Sequence of protein 1:
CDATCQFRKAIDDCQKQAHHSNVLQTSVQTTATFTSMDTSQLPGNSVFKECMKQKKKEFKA

This data describes a binding interaction between two proteins.

Residue-level contacts at the interface:
Residue F93 in protein 2 is in contact with residue F59 in protein 1 (closest heavy-atom distance 3.6 Å).
Residue F67 in protein 2 contacts residue N45 in protein 1 (closest heavy-atom distance 3.2 Å).
Residue N262 in protein 2 is in contact with residue S36 in protein 1 (closest heavy-atom distance 3.2 Å).
Residue H91 in protein 2 interacts with residue A3 in protein 1 (closest heavy-atom distance 4.0 Å).
Residue Y119 in protein 2 contacts residue T31 in protein 1 (closest heavy-atom distance 3.9 Å).
Residue D169 in protein 2 interacts with residue T31 in protein 1 (closest heavy-atom distance 3.5 Å).
Residue D263 in protein 2 contacts residue D38 in protein 1 (closest heavy-atom distance 4.0 Å).
Residue I44 in protein 2 is in contact with residue T4 in protein 1 (closest heavy-atom distance 3.3 Å).
Residue Y112 in protein 2 is in contact with residue Q25 in protein 1 (closest heavy-atom distance 2.4 Å).
Residue Y92 in protein 2 interacts with residue F7 in protein 1 (closest heavy-atom distance 3.6 Å).
Residue F195 in protein 2 is in contact with residue T30 in protein 1 (closest heavy-atom distance 3.2 Å).
Residue M261 in protein 2 is in contact with residue T39 in protein 1 (closest heavy-atom distance 3.6 Å).
Residue F195 in protein 2 is in contact with residue T31 in protein 1 (closest heavy-atom distance 4.0 Å).
Residue P88 in protein 2 is in contact with residue T4 in protein 1 (closest heavy-atom distance 3.7 Å).
Residue F98 in protein 2 is in contact with residue K49 in protein 1 (closest heavy-atom distance 3.2 Å).
Residue F93 in protein 2 contacts residue F7 in protein 1 (closest heavy-atom distance 3.3 Å).
Residue E347 in protein 2 interacts with residue A32 in protein 1 (closest heavy-atom distance 4.0 Å).
Residue F93 in protein 2 contacts residue K60 in protein 1 (closest heavy-atom distance 3.6 Å).
Residue R341 in protein 2 contacts residue Q25 in protein 1 (closest heavy-atom distance 2.4 Å).
Residue Y173 in protein 2 interacts with residue T30 in protein 1 (closest heavy-atom distance 3.9 Å).
Residue F98 in protein 2 contacts residue K53 in protein 1 (closest heavy-atom distance 3.3 Å).
Residue V275 in protein 2 contacts residue F34 in protein 1 (closest heavy-atom distance 3.9 Å).
Residue F182 in protein 2 interacts with residue H19 in protein 1 (closest heavy-atom distance 3.8 Å).
Residue Y112 in protein 2 is in contact with residue L24 in protein 1 (closest heavy-atom distance 3.7 Å).
Residue V115 in protein 2 is in contact with residue V28 in protein 1 (closest heavy-atom distance 3.7 Å).
Residue L348 in protein 2 interacts with residue T31 in protein 1 (closest heavy-atom distance 3.3 Å).
Residue F67 in protein 2 contacts residue F48 in protein 1 (closest heavy-atom distance 3.5 Å).
Residue C181 in protein 2 interacts with residue H19 in protein 1 (closest heavy-atom distance 2.6 Å).
Residue Q176 in protein 2 is in contact with residue H19 in protein 1 (closest heavy-atom distance 3.5 Å).
Residue V275 in protein 2 contacts residue T33 in protein 1 (closest heavy-atom distance 3.8 Å).
Residue F98 in protein 2 interacts with residue F48 in protein 1 (closest heavy-atom distance 3.8 Å).
Residue E347 in protein 2 is in contact with residue F34 in protein 1 (closest heavy-atom distance 3.8 Å).
Residue N262 in protein 2 contacts residue D38 in protein 1 (closest heavy-atom distance 3.8 Å).
Residue D109 in protein 2 contacts residue S21 in protein 1 (closest heavy-atom distance 2.9 Å).
Residue R161 in protein 2 interacts with residue T33 in protein 1 (closest heavy-atom distance 3.8 Å).
Residue K116 in protein 2 contacts residue S27 in protein 1 (closest heavy-atom distance 3.5 Å).
Residue F98 in protein 2 contacts residue M52 in protein 1 (closest heavy-atom distance 3.6 Å).
Residue Y203 in protein 2 is in contact with residue F34 in protein 1 (closest heavy-atom distance 3.8 Å).
Residue E336 in protein 2 is in contact with residue T35 in protein 1 (closest heavy-atom distance 3.7 Å).
Residue W268 in protein 2 contacts residue T33 in protein 1 (closest heavy-atom distance 3.7 Å).
Residue F67 in protein 2 contacts residue K49 in protein 1 (closest heavy-atom distance 3.6 Å).
Residue E336 in protein 2 interacts with residue F34 in protein 1 (closest heavy-atom distance 3.0 Å).
Residue Y112 in protein 2 contacts residue V28 in protein 1 (closest heavy-atom distance 3.6 Å).
Residue M261 in protein 2 contacts residue D38 in protein 1 (closest heavy-atom distance 3.6 Å).
Residue D109 in protein 2 is in contact with residue H20 in protein 1 (closest heavy-atom distance 3.9 Å).
Residue N43 in protein 2 contacts residue R8 in protein 1 (closest heavy-atom distance 3.6 Å).
Residue Y203 in protein 2 is in contact with residue T33 in protein 1 (closest heavy-atom distance 2.9 Å).
Residue L344 in protein 2 contacts residue Q29 in protein 1 (closest heavy-atom distance 3.3 Å).
Residue H180 in protein 2 is in contact with residue H19 in protein 1 (closest heavy-atom distance 3.4 Å).
Residue D263 in protein 2 interacts with residue T39 in protein 1 (closest heavy-atom distance 3.3 Å).
Residue N262 in protein 2 interacts with residue M37 in protein 1 (closest heavy-atom distance 2.8 Å).
Residue W268 in protein 2 is in contact with residue S36 in protein 1 (closest heavy-atom distance 3.2 Å).
Residue Y119 in protein 2 interacts with residue V28 in protein 1 (closest heavy-atom distance 4.1 Å).
Residue Y173 in protein 2 contacts residue S27 in protein 1 (closest heavy-atom distance 3.6 Å).
Residue R343 in protein 2 is in contact with residue T35 in protein 1 (closest heavy-atom distance 3.3 Å).
Residue L344 in protein 2 contacts residue T35 in protein 1 (closest heavy-atom distance 3.4 Å).
Residue L348 in protein 2 is in contact with residue A32 in protein 1 (closest heavy-atom distance 3.8 Å).
Residue L63 in protein 2 interacts with residue F48 in protein 1 (closest heavy-atom distance 4.0 Å).
Residue Y92 in protein 2 is in contact with residue T4 in protein 1 (closest heavy-atom distance 3.6 Å).
Residue M261 in protein 2 is in contact with residue M37 in protein 1 (closest heavy-atom distance 3.3 Å).

Sequence of protein 2:
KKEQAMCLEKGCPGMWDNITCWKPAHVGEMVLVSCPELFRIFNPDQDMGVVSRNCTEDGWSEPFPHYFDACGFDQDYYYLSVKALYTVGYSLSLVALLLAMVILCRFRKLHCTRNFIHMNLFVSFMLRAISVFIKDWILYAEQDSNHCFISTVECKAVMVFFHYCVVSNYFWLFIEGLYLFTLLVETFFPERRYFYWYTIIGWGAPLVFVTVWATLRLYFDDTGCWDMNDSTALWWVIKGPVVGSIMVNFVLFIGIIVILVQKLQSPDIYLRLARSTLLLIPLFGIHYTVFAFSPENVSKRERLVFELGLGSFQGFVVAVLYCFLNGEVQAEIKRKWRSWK